Sequence of chain B:
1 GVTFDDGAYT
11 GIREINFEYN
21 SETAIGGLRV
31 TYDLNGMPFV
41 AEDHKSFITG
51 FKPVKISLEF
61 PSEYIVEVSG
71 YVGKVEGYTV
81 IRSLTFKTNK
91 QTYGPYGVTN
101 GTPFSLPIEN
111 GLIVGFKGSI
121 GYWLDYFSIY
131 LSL

Contacts between the two chains:
Residue I129 in chain B contacts residue I8 in chain A (closest heavy-atom distance 4.0 Å).
Residue I81 in chain B contacts residue G14 in chain A (closest heavy-atom distance 3.7 Å).
Residue L131 in chain B is in contact with residue S7 in chain A (closest heavy-atom distance 5.0 Å).
Residue K117 in chain B interacts with residue I9 in chain A (closest heavy-atom distance 4.2 Å).
Residue F104 in chain B interacts with residue W13 in chain A (closest heavy-atom distance 3.6 Å).
Residue L106 in chain B is in contact with residue W13 in chain A (closest heavy-atom distance 4.0 Å).
Residue Y130 in chain B contacts residue I9 in chain A (closest heavy-atom distance 3.7 Å).
Residue Y126 in chain B contacts residue D15 in chain A (closest heavy-atom distance 3.1 Å).
Residue I129 in chain B contacts residue G11 in chain A (closest heavy-atom distance 5.0 Å).
Residue A8 in chain B contacts residue S7 in chain A (closest heavy-atom distance 3.6 Å).
Residue I129 in chain B interacts with residue I9 in chain A (closest heavy-atom distance 3.3 Å).
Residue F127 in chain B is in contact with residue W13 in chain A (closest heavy-atom distance 3.1 Å).
Residue F127 in chain B interacts with residue P12 in chain A (closest heavy-atom distance 3.2 Å).
Residue L131 in chain B contacts residue I9 in chain A (closest heavy-atom distance 4.8 Å).
Residue T79 in chain B interacts with residue D15 in chain A (closest heavy-atom distance 3.8 Å).
Residue I129 in chain B contacts residue W13 in chain A (closest heavy-atom distance 4.0 Å).
Residue D125 in chain B is in contact with residue D15 in chain A (closest heavy-atom distance 4.2 Å).
Residue Y126 in chain B contacts residue P12 in chain A (closest heavy-atom distance 4.1 Å).
Residue S128 in chain B contacts residue G11 in chain A (closest heavy-atom distance 3.6 Å).
Residue Y130 in chain B contacts residue S7 in chain A (closest heavy-atom distance 3.4 Å).
Residue Y130 in chain B is in contact with residue I8 in chain A (closest heavy-atom distance 3.4 Å).
Residue V72 in chain B contacts residue D15 in chain A (closest heavy-atom distance 4.7 Å).
Residue S128 in chain B is in contact with residue P12 in chain A (closest heavy-atom distance 3.3 Å).
Residue S128 in chain B is in contact with residue V10 in chain A (closest heavy-atom distance 3.8 Å).
Residue I81 in chain B interacts with residue W13 in chain A (closest heavy-atom distance 3.6 Å).
Residue V72 in chain B interacts with residue W13 in chain A (closest heavy-atom distance 4.5 Å).
Residue Y126 in chain B is in contact with residue W13 in chain A (closest heavy-atom distance 3.1 Å).
Residue L106 in chain B is in contact with residue V10 in chain A (closest heavy-atom distance 3.6 Å).
Residue V80 in chain B interacts with residue G14 in chain A (closest heavy-atom distance 4.4 Å).
Residue S105 in chain B contacts residue W13 in chain A (closest heavy-atom distance 4.9 Å).
Residue V72 in chain B contacts residue G14 in chain A (closest heavy-atom distance 3.8 Å).
Residue L131 in chain B interacts with residue V10 in chain A (closest heavy-atom distance 3.8 Å).
Residue D125 in chain B is in contact with residue W13 in chain A (closest heavy-atom distance 4.5 Å).
Residue I129 in chain B contacts residue V10 in chain A (closest heavy-atom distance 2.9 Å).
Residue Y126 in chain B contacts residue G14 in chain A (closest heavy-atom distance 4.0 Å).
Residue T79 in chain B is in contact with residue G14 in chain A (closest heavy-atom distance 3.3 Å).
Residue S128 in chain B contacts residue I9 in chain A (closest heavy-atom distance 3.7 Å).
Residue F127 in chain B interacts with residue G11 in chain A (closest heavy-atom distance 4.1 Å).
Residue D125 in chain B is in contact with residue G14 in chain A (closest heavy-atom distance 2.6 Å).
Residue S128 in chain B interacts with residue W13 in chain A (closest heavy-atom distance 4.8 Å).
Residue L131 in chain B is in contact with residue I8 in chain A (closest heavy-atom distance 2.9 Å).

Sequence of chain A:
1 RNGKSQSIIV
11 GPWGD

The following describes two proteins that form a bound complex.